Sequence of the second protein:
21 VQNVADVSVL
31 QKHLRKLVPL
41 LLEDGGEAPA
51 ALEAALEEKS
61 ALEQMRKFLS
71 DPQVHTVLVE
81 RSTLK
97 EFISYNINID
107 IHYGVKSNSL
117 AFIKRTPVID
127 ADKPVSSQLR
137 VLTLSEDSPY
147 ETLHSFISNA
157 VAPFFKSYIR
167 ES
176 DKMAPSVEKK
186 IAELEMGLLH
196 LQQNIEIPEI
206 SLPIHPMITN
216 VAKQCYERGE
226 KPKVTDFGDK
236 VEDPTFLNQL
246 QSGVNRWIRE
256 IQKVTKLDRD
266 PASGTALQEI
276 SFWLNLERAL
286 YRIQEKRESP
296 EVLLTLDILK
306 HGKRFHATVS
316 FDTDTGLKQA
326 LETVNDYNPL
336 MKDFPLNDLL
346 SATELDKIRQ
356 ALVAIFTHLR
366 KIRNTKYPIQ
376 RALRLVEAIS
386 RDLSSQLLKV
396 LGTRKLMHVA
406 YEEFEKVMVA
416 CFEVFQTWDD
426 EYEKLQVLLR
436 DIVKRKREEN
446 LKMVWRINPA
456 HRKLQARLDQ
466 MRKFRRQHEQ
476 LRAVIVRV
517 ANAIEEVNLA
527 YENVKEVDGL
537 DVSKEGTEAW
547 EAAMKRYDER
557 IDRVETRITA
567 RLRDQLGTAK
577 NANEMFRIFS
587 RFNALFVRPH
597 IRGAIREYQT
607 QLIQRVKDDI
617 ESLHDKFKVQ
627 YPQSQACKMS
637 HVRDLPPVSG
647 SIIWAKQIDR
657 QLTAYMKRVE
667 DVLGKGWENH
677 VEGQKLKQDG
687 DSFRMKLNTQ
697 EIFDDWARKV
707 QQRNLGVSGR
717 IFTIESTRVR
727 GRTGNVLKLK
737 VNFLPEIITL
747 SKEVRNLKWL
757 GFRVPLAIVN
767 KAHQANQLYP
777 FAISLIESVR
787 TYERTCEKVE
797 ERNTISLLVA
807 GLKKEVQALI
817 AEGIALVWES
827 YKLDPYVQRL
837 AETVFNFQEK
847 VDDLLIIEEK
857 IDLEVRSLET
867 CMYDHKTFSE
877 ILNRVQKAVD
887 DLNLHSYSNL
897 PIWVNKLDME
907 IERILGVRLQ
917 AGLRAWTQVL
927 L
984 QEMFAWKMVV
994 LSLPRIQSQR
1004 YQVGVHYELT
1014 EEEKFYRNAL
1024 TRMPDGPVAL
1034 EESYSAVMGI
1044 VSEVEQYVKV

Sequence of the first protein:
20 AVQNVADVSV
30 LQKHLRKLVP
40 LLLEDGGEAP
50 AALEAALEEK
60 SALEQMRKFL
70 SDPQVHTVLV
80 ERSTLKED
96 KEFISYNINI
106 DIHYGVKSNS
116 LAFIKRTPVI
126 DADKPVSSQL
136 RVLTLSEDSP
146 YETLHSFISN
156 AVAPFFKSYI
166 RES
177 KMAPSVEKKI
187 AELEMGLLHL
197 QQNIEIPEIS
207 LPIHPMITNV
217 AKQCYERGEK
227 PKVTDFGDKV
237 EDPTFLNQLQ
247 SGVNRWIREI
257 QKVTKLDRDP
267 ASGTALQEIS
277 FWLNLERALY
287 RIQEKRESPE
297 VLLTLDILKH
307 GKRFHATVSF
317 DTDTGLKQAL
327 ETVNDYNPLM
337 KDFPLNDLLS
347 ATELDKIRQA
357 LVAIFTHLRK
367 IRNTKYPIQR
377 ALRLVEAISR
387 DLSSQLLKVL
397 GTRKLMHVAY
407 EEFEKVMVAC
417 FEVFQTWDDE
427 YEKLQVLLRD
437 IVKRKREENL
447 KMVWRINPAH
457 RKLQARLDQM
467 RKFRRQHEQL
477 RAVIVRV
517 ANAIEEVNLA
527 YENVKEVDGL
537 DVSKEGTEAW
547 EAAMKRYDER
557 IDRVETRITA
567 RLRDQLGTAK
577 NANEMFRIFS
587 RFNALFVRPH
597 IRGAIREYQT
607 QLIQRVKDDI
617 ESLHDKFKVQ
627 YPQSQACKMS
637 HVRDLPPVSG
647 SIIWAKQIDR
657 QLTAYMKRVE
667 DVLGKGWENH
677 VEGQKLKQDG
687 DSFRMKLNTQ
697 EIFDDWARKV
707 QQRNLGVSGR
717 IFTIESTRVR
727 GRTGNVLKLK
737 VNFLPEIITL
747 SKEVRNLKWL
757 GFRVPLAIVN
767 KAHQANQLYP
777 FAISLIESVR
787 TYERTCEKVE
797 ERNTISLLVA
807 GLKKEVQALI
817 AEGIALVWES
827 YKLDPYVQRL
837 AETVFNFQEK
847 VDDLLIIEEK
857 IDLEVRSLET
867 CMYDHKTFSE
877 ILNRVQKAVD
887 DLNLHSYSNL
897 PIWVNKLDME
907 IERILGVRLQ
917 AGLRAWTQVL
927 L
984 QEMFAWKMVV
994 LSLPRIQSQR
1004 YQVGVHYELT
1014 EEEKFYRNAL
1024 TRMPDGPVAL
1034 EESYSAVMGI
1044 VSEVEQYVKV

Interface contacts:
Residue P130 in the first protein interacts with residue E43 in the second protein (closest heavy-atom distance 3.9 Å).
Residue A156 in the first protein contacts residue I107 in the second protein (closest heavy-atom distance 4.0 Å).
Residue Y109 in the first protein is in contact with residue Y164 in the second protein (closest heavy-atom distance 3.6 Å).
Residue P145 in the first protein interacts with residue D176 in the second protein (closest heavy-atom distance 4.0 Å).
Residue F160 in the first protein interacts with residue P145 in the second protein (closest heavy-atom distance 4.3 Å).
Residue I107 in the first protein contacts residue P159 in the second protein (closest heavy-atom distance 3.0 Å).
Residue G192 in the first protein is in contact with residue M178 in the second protein (closest heavy-atom distance 4.3 Å).
Residue S132 in the first protein interacts with residue E43 in the second protein (closest heavy-atom distance 3.2 Å).
Residue F160 in the first protein interacts with residue Y109 in the second protein (closest heavy-atom distance 3.4 Å).
Residue S133 in the first protein is in contact with residue E142 in the second protein (closest heavy-atom distance 3.9 Å).
Residue R136 in the first protein interacts with residue T139 in the second protein (closest heavy-atom distance 3.3 Å).
Residue S141 in the first protein interacts with residue R121 in the second protein (closest heavy-atom distance 3.9 Å).
Residue T139 in the first protein contacts residue V137 in the second protein (closest heavy-atom distance 3.7 Å).
Residue H108 in the first protein contacts residue S163 in the second protein (closest heavy-atom distance 3.8 Å).
Residue V131 in the first protein contacts residue E43 in the second protein (closest heavy-atom distance 4.1 Å).
Residue Y164 in the first protein interacts with residue Y109 in the second protein (closest heavy-atom distance 4.0 Å).
Residue V137 in the first protein is in contact with residue L138 in the second protein (closest heavy-atom distance 3.6 Å).
Residue F160 in the first protein is in contact with residue I107 in the second protein (closest heavy-atom distance 3.8 Å).
Residue L135 in the first protein contacts residue S141 in the second protein (closest heavy-atom distance 3.4 Å).
Residue I119 in the first protein is in contact with residue N155 in the second protein (closest heavy-atom distance 3.7 Å).
Residue I107 in the first protein contacts residue F160 in the second protein (closest heavy-atom distance 3.2 Å).
Residue L135 in the first protein is in contact with residue T139 in the second protein (closest heavy-atom distance 4.0 Å).
Residue K36 in the first protein contacts residue L40 in the second protein (closest heavy-atom distance 3.3 Å).
Residue P145 in the first protein interacts with residue Y164 in the second protein (closest heavy-atom distance 4.1 Å).
Residue T76 in the first protein interacts with residue N155 in the second protein (closest heavy-atom distance 3.8 Å).
Residue V137 in the first protein interacts with residue V137 in the second protein (closest heavy-atom distance 2.9 Å).
Residue H108 in the first protein contacts residue F160 in the second protein (closest heavy-atom distance 4.3 Å).
Residue S132 in the first protein is in contact with residue L40 in the second protein (closest heavy-atom distance 3.3 Å).
Residue P130 in the first protein contacts residue D44 in the second protein (closest heavy-atom distance 4.1 Å).
Residue T139 in the first protein interacts with residue R136 in the second protein (closest heavy-atom distance 3.3 Å).
Residue S163 in the first protein is in contact with residue Y109 in the second protein (closest heavy-atom distance 3.3 Å).
Residue L41 in the first protein interacts with residue S133 in the second protein (closest heavy-atom distance 3.1 Å).
Residue K36 in the first protein contacts residue G45 in the second protein (closest heavy-atom distance 4.3 Å).
Residue L138 in the first protein is in contact with residue N155 in the second protein (closest heavy-atom distance 3.9 Å).
Residue K185 in the first protein interacts with residue L189 in the second protein (closest heavy-atom distance 4.0 Å).
Residue L138 in the first protein is in contact with residue V137 in the second protein (closest heavy-atom distance 4.3 Å).
Residue S133 in the first protein is in contact with residue S141 in the second protein (closest heavy-atom distance 3.3 Å).
Residue S133 in the first protein is in contact with residue L42 in the second protein (closest heavy-atom distance 3.9 Å).
Residue L196 in the first protein contacts residue M178 in the second protein (closest heavy-atom distance 3.8 Å).
Residue Y164 in the first protein is in contact with residue P145 in the second protein (closest heavy-atom distance 3.7 Å).
Residue Y146 in the first protein contacts residue D176 in the second protein (closest heavy-atom distance 3.4 Å).
Residue Y109 in the first protein interacts with residue F160 in the second protein (closest heavy-atom distance 3.5 Å).
Residue R121 in the first protein interacts with residue S151 in the second protein (closest heavy-atom distance 4.0 Å).
Residue S141 in the first protein interacts with residue R136 in the second protein (closest heavy-atom distance 3.9 Å).
Residue L41 in the first protein is in contact with residue S132 in the second protein (closest heavy-atom distance 3.3 Å).
Residue L40 in the first protein is in contact with residue S132 in the second protein (closest heavy-atom distance 3.1 Å).
Residue L138 in the first protein is in contact with residue A156 in the second protein (closest heavy-atom distance 3.7 Å).
Residue P159 in the first protein contacts residue I107 in the second protein (closest heavy-atom distance 3.3 Å).
Residue L140 in the first protein interacts with residue F160 in the second protein (closest heavy-atom distance 4.0 Å).
Residue H75 in the first protein is in contact with residue N155 in the second protein (closest heavy-atom distance 3.7 Å).
Residue Y109 in the first protein interacts with residue S163 in the second protein (closest heavy-atom distance 4.0 Å).
Residue V131 in the first protein interacts with residue D44 in the second protein (closest heavy-atom distance 3.5 Å).
Residue L196 in the first protein is in contact with residue D176 in the second protein (closest heavy-atom distance 3.8 Å).
Residue S132 in the first protein is in contact with residue L42 in the second protein (closest heavy-atom distance 3.5 Å).
Residue F161 in the first protein interacts with residue L149 in the second protein (closest heavy-atom distance 4.2 Å).
Residue L40 in the first protein is in contact with residue S133 in the second protein (closest heavy-atom distance 3.2 Å).
Residue V137 in the first protein is in contact with residue T139 in the second protein (closest heavy-atom distance 4.2 Å).
Residue S132 in the first protein is in contact with residue L41 in the second protein (closest heavy-atom distance 3.5 Å).
Residue Q197 in the first protein contacts residue D176 in the second protein (closest heavy-atom distance 3.7 Å).
Residue L138 in the first protein is in contact with residue F152 in the second protein (closest heavy-atom distance 4.3 Å).

This data describes a binding interaction between two proteins.